Sequence of protein 1:
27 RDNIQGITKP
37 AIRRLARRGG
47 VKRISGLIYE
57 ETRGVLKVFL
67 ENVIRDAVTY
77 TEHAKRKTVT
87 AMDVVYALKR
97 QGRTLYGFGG

Sequence of protein 2:
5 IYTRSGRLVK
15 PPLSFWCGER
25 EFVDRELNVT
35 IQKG

The following describes two proteins that form a bound complex.

Interface contacts:
Residue R71 in protein 1 contacts residue E25 in protein 2 (closest heavy-atom distance 4.3 Å).
Residue E78 in protein 1 interacts with residue R29 in protein 2 (closest heavy-atom distance 3.9 Å).
Residue K63 in protein 1 interacts with residue R24 in protein 2 (closest heavy-atom distance 4.4 Å).
Residue V64 in protein 1 interacts with residue R24 in protein 2 (closest heavy-atom distance 3.7 Å).
Residue R71 in protein 1 is in contact with residue V27 in protein 2 (closest heavy-atom distance 3.5 Å).
Residue R71 in protein 1 is in contact with residue F26 in protein 2 (closest heavy-atom distance 4.3 Å).
Residue G60 in protein 1 is in contact with residue R24 in protein 2 (closest heavy-atom distance 4.7 Å).
Residue E57 in protein 1 interacts with residue W20 in protein 2 (closest heavy-atom distance 3.9 Å).
Residue E67 in protein 1 is in contact with residue R24 in protein 2 (closest heavy-atom distance 3.5 Å).
Residue E67 in protein 1 is in contact with residue F26 in protein 2 (closest heavy-atom distance 3.3 Å).